These two protein chains interact to form a complex.

Sequence of the first protein:
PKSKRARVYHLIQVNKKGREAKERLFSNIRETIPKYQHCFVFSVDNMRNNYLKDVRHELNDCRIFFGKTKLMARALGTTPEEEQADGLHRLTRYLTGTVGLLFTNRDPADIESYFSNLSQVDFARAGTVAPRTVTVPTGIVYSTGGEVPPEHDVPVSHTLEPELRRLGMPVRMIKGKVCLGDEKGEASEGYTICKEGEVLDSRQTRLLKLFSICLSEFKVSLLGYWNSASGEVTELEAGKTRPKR

Sequence of the second protein:
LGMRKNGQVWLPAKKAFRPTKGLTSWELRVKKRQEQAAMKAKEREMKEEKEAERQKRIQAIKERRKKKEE

Interface contacts:
Residue S203 in the first protein contacts residue L23 in the second protein (closest heavy-atom distance 3.6 Å).
Residue L168 in the first protein is in contact with residue M25 in the second protein (closest heavy-atom distance 4.8 Å).
Residue D202 in the first protein interacts with residue L23 in the second protein (closest heavy-atom distance 3.6 Å).
Residue R204 in the first protein interacts with residue M25 in the second protein (closest heavy-atom distance 3.6 Å).
Residue R207 in the first protein is in contact with residue M25 in the second protein (closest heavy-atom distance 3.8 Å).
Residue S203 in the first protein contacts residue M25 in the second protein (closest heavy-atom distance 3.2 Å).
Residue S203 in the first protein interacts with residue G24 in the second protein (closest heavy-atom distance 3.9 Å).